Sequence of chain B:
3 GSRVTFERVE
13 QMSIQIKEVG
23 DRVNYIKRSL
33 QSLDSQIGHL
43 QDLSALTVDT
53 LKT

This data describes a binding interaction between two proteins.

Residue-level contacts at the interface:
Residue Q38 in chain A interacts with residue V21 in chain B (closest heavy-atom distance 4.1 Å).
Residue M14 in chain A contacts residue T49 in chain B (closest heavy-atom distance 4.2 Å).
Residue R24 in chain A interacts with residue L35 in chain B (closest heavy-atom distance 3.6 Å).
Residue I28 in chain A is in contact with residue L35 in chain B (closest heavy-atom distance 3.8 Å).
Residue M14 in chain A interacts with residue L45 in chain B (closest heavy-atom distance 3.6 Å).
Residue L42 in chain A is in contact with residue V21 in chain B (closest heavy-atom distance 4.5 Å).
Residue S34 in chain A is in contact with residue R24 in chain B (closest heavy-atom distance 4.2 Å).
Residue L53 in chain A is in contact with residue T7 in chain B (closest heavy-atom distance 3.7 Å).
Residue Q17 in chain A interacts with residue L45 in chain B (closest heavy-atom distance 3.4 Å).
Residue L45 in chain A contacts residue M14 in chain B (closest heavy-atom distance 3.4 Å).
Residue L35 in chain A interacts with residue I28 in chain B (closest heavy-atom distance 3.9 Å).
Residue L48 in chain A contacts residue R10 in chain B (closest heavy-atom distance 3.7 Å).
Residue L42 in chain A is in contact with residue I18 in chain B (closest heavy-atom distance 3.9 Å).
Residue Q38 in chain A interacts with residue Q17 in chain B (closest heavy-atom distance 4.3 Å).
Residue T49 in chain A is in contact with residue T7 in chain B (closest heavy-atom distance 4.6 Å).
Residue S31 in chain A is in contact with residue I28 in chain B (closest heavy-atom distance 3.8 Å).
Residue V21 in chain A interacts with residue L42 in chain B (closest heavy-atom distance 4.4 Å).
Residue L35 in chain A interacts with residue V25 in chain B (closest heavy-atom distance 3.8 Å).
Residue R10 in chain A is in contact with residue T49 in chain B (closest heavy-atom distance 3.4 Å).
Residue S46 in chain A is in contact with residue M14 in chain B (closest heavy-atom distance 3.7 Å).
Residue I18 in chain A interacts with residue L42 in chain B (closest heavy-atom distance 3.8 Å).
Residue L42 in chain A contacts residue Q17 in chain B (closest heavy-atom distance 3.4 Å).
Residue V11 in chain A is in contact with residue T49 in chain B (closest heavy-atom distance 4.2 Å).
Residue T7 in chain A contacts residue T52 in chain B (closest heavy-atom distance 4.5 Å).
Residue L42 in chain A contacts residue M14 in chain B (closest heavy-atom distance 3.9 Å).
Residue L45 in chain A interacts with residue R10 in chain B (closest heavy-atom distance 3.6 Å).
Residue L35 in chain A interacts with residue R24 in chain B (closest heavy-atom distance 4.0 Å).
Residue V25 in chain A is in contact with residue L35 in chain B (closest heavy-atom distance 3.6 Å).
Residue Q17 in chain A is in contact with residue H41 in chain B (closest heavy-atom distance 4.0 Å).
Residue I28 in chain A is in contact with residue I28 in chain B (closest heavy-atom distance 4.2 Å).
Residue R24 in chain A interacts with residue S34 in chain B (closest heavy-atom distance 3.3 Å).
Residue H41 in chain A contacts residue Q17 in chain B (closest heavy-atom distance 3.7 Å).
Residue L35 in chain A interacts with residue V21 in chain B (closest heavy-atom distance 3.7 Å).
Residue L45 in chain A interacts with residue Q17 in chain B (closest heavy-atom distance 3.6 Å).
Residue T49 in chain A contacts residue R10 in chain B (closest heavy-atom distance 3.4 Å).
Residue R24 in chain A is in contact with residue Q38 in chain B (closest heavy-atom distance 2.9 Å).
Residue R10 in chain A interacts with residue L45 in chain B (closest heavy-atom distance 4.0 Å).
Residue T49 in chain A contacts residue M14 in chain B (closest heavy-atom distance 3.7 Å).
Residue V21 in chain A contacts residue Q38 in chain B (closest heavy-atom distance 3.2 Å).
Residue T7 in chain A contacts residue L53 in chain B (closest heavy-atom distance 3.8 Å).
Residue I28 in chain A is in contact with residue L32 in chain B (closest heavy-atom distance 4.1 Å).
Residue Q13 in chain A interacts with residue L45 in chain B (closest heavy-atom distance 3.8 Å).
Residue Q17 in chain A interacts with residue Q38 in chain B (closest heavy-atom distance 4.0 Å).
Residue V21 in chain A is in contact with residue L35 in chain B (closest heavy-atom distance 4.1 Å).
Residue E20 in chain A interacts with residue Q38 in chain B (closest heavy-atom distance 3.5 Å).
Residue R10 in chain A contacts residue L48 in chain B (closest heavy-atom distance 3.5 Å).
Residue Q38 in chain A interacts with residue E20 in chain B (closest heavy-atom distance 3.6 Å).
Residue L45 in chain A interacts with residue Q13 in chain B (closest heavy-atom distance 3.7 Å).
Residue Q17 in chain A interacts with residue L42 in chain B (closest heavy-atom distance 3.3 Å).
Residue T52 in chain A contacts residue R10 in chain B (closest heavy-atom distance 3.5 Å).
Residue R24 in chain A is in contact with residue S31 in chain B (closest heavy-atom distance 4.5 Å).
Residue R10 in chain A is in contact with residue T52 in chain B (closest heavy-atom distance 3.0 Å).
Residue L32 in chain A interacts with residue I28 in chain B (closest heavy-atom distance 3.8 Å).
Residue M14 in chain A contacts residue L42 in chain B (closest heavy-atom distance 3.9 Å).
Residue I28 in chain A is in contact with residue S31 in chain B (closest heavy-atom distance 4.0 Å).
Residue Y27 in chain A contacts residue S31 in chain B (closest heavy-atom distance 4.2 Å).
Residue Q38 in chain A contacts residue R24 in chain B (closest heavy-atom distance 3.2 Å).
Residue M14 in chain A interacts with residue S46 in chain B (closest heavy-atom distance 3.4 Å).
Residue I39 in chain A is in contact with residue V21 in chain B (closest heavy-atom distance 3.9 Å).
Residue V21 in chain A is in contact with residue I39 in chain B (closest heavy-atom distance 4.0 Å).

Sequence of chain A:
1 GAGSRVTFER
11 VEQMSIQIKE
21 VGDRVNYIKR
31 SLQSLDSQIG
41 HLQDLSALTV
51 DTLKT